Interface contacts:
Residue V168 in chain B is in contact with residue L7 in chain A (closest heavy-atom distance 3.4 Å).
Residue F126 in chain B contacts residue L4 in chain A (closest heavy-atom distance 3.5 Å).
Residue V169 in chain B interacts with residue L4 in chain A (closest heavy-atom distance 3.6 Å).
Residue L129 in chain B contacts residue I2 in chain A (closest heavy-atom distance 4.0 Å).
Residue L124 in chain B interacts with residue L6 in chain A (closest heavy-atom distance 4.0 Å).
Residue P128 in chain B contacts residue I2 in chain A (closest heavy-atom distance 3.8 Å).
Residue Y179 in chain B contacts residue M1 in chain A (closest heavy-atom distance 3.7 Å).
Residue V123 in chain B interacts with residue P8 in chain A (closest heavy-atom distance 4.6 Å).
Residue D125 in chain B interacts with residue L4 in chain A (closest heavy-atom distance 3.5 Å).
Residue A127 in chain B is in contact with residue L4 in chain A (closest heavy-atom distance 3.8 Å).
Residue V168 in chain B is in contact with residue N5 in chain A (closest heavy-atom distance 3.3 Å).
Residue V172 in chain B interacts with residue L4 in chain A (closest heavy-atom distance 4.0 Å).
Residue D125 in chain B interacts with residue R3 in chain A (closest heavy-atom distance 4.7 Å).
Residue L178 in chain B contacts residue M1 in chain A (closest heavy-atom distance 3.8 Å).
Residue F175 in chain B is in contact with residue M1 in chain A (closest heavy-atom distance 3.5 Å).
Residue F175 in chain B interacts with residue I2 in chain A (closest heavy-atom distance 3.7 Å).
Residue R371 in chain B contacts residue R3 in chain A (closest heavy-atom distance 3.6 Å).
Residue L157 in chain B contacts residue L7 in chain A (closest heavy-atom distance 3.7 Å).
Residue V123 in chain B is in contact with residue L6 in chain A (closest heavy-atom distance 3.3 Å).
Residue V153 in chain B is in contact with residue P8 in chain A (closest heavy-atom distance 3.9 Å).
Residue A146 in chain B is in contact with residue L4 in chain A (closest heavy-atom distance 4.0 Å).
Residue P213 in chain B contacts residue M1 in chain A (closest heavy-atom distance 4.1 Å).
Residue V169 in chain B interacts with residue N5 in chain A (closest heavy-atom distance 3.4 Å).
Residue Y179 in chain B contacts residue R3 in chain A (closest heavy-atom distance 3.6 Å).
Residue V123 in chain B is in contact with residue L7 in chain A (closest heavy-atom distance 4.8 Å).
Residue V88 in chain B contacts residue L6 in chain A (closest heavy-atom distance 4.3 Å).
Residue A146 in chain B is in contact with residue L6 in chain A (closest heavy-atom distance 3.6 Å).
Residue D125 in chain B contacts residue L6 in chain A (closest heavy-atom distance 3.8 Å).
Residue V172 in chain B is in contact with residue L6 in chain A (closest heavy-atom distance 3.9 Å).
Residue A127 in chain B contacts residue I2 in chain A (closest heavy-atom distance 4.0 Å).
Residue P167 in chain B interacts with residue L7 in chain A (closest heavy-atom distance 3.8 Å).
Residue L170 in chain B contacts residue L4 in chain A (closest heavy-atom distance 4.1 Å).
Residue R371 in chain B is in contact with residue L4 in chain A (closest heavy-atom distance 2.5 Å).
Residue L83 in chain B is in contact with residue L6 in chain A (closest heavy-atom distance 3.6 Å).
Residue A148 in chain B interacts with residue L6 in chain A (closest heavy-atom distance 4.5 Å).
Residue V153 in chain B is in contact with residue L6 in chain A (closest heavy-atom distance 4.1 Å).
Residue V169 in chain B interacts with residue L7 in chain A (closest heavy-atom distance 3.5 Å).
Residue A147 in chain B interacts with residue L6 in chain A (closest heavy-atom distance 4.6 Å).
Residue L90 in chain B contacts residue L4 in chain A (closest heavy-atom distance 4.4 Å).
Residue E374 in chain B contacts residue R3 in chain A (closest heavy-atom distance 2.9 Å).
Residue F175 in chain B is in contact with residue L4 in chain A (closest heavy-atom distance 4.0 Å).
Residue D171 in chain B is in contact with residue L4 in chain A (closest heavy-atom distance 3.9 Å).
Residue K212 in chain B contacts residue M1 in chain A (closest heavy-atom distance 4.3 Å).
Residue L170 in chain B is in contact with residue L6 in chain A (closest heavy-atom distance 3.0 Å).
Residue E182 in chain B is in contact with residue M1 in chain A (closest heavy-atom distance 3.5 Å).
Residue D125 in chain B is in contact with residue N5 in chain A (closest heavy-atom distance 2.8 Å).
Residue A127 in chain B interacts with residue R3 in chain A (closest heavy-atom distance 4.8 Å).
Residue L170 in chain B interacts with residue L7 in chain A (closest heavy-atom distance 3.8 Å).
Residue D211 in chain B is in contact with residue M1 in chain A (closest heavy-atom distance 2.8 Å).
Residue L170 in chain B interacts with residue N5 in chain A (closest heavy-atom distance 2.9 Å).
Residue Y179 in chain B is in contact with residue I2 in chain A (closest heavy-atom distance 3.3 Å).
Residue Y179 in chain B contacts residue L4 in chain A (closest heavy-atom distance 4.5 Å).
Residue L157 in chain B interacts with residue P8 in chain A (closest heavy-atom distance 4.4 Å).
Residue R371 in chain B is in contact with residue N5 in chain A (closest heavy-atom distance 4.2 Å).
Residue P213 in chain B is in contact with residue I2 in chain A (closest heavy-atom distance 3.8 Å).
Residue E182 in chain B is in contact with residue R3 in chain A (closest heavy-atom distance 2.9 Å).

Sequence of chain A:
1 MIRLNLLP

Sequence of chain B:
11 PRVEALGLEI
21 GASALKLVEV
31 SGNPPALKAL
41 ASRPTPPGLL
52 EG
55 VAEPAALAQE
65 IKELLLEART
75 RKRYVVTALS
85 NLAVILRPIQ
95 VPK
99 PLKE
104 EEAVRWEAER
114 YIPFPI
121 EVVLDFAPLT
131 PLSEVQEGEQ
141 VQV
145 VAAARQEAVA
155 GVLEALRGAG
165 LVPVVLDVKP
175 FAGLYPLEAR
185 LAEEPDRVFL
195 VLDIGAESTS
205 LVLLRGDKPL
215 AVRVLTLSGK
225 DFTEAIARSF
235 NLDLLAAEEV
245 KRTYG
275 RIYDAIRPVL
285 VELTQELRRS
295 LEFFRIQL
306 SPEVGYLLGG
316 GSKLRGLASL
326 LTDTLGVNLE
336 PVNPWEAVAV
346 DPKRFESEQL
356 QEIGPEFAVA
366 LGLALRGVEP

This data describes a binding interaction between two proteins.